Sequence of protein 2:
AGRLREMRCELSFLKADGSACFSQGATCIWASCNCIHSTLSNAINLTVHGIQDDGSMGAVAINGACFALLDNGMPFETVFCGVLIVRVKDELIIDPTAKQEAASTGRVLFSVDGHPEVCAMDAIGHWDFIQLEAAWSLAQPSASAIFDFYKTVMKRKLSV

Sequence of protein 1:
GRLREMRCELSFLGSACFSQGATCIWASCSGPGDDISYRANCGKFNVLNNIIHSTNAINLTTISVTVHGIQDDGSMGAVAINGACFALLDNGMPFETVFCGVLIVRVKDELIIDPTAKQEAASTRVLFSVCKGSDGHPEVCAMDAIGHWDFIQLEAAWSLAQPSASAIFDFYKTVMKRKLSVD

The following describes two proteins that form a bound complex.

Residue-level contacts at the interface:
Residue G176 in protein 1 interacts with residue C170 in protein 2 (closest heavy-atom distance 3.5 Å).
Residue M172 in protein 1 contacts residue A174 in protein 2 (closest heavy-atom distance 3.1 Å).
Residue F180 in protein 1 contacts residue L183 in protein 2 (closest heavy-atom distance 4.8 Å).
Residue V169 in protein 1 interacts with residue G176 in protein 2 (closest heavy-atom distance 3.1 Å).
Residue I175 in protein 1 is in contact with residue A171 in protein 2 (closest heavy-atom distance 4.5 Å).
Residue K65 in protein 1 interacts with residue I73 in protein 2 (closest heavy-atom distance 4.8 Å).
Residue D179 in protein 1 interacts with residue E184 in protein 2 (closest heavy-atom distance 2.7 Å).
Residue M172 in protein 1 interacts with residue F180 in protein 2 (closest heavy-atom distance 4.0 Å).
Residue C170 in protein 1 contacts residue A174 in protein 2 (closest heavy-atom distance 4.5 Å).
Residue F66 in protein 1 interacts with residue I73 in protein 2 (closest heavy-atom distance 3.3 Å).
Residue A171 in protein 1 interacts with residue G176 in protein 2 (closest heavy-atom distance 4.6 Å).
Residue A174 in protein 1 is in contact with residue M172 in protein 2 (closest heavy-atom distance 3.3 Å).
Residue D173 in protein 1 interacts with residue H74 in protein 2 (closest heavy-atom distance 3.9 Å).
Residue V169 in protein 1 is in contact with residue F180 in protein 2 (closest heavy-atom distance 4.8 Å).
Residue C170 in protein 1 is in contact with residue I175 in protein 2 (closest heavy-atom distance 3.9 Å).
Residue D179 in protein 1 is in contact with residue L183 in protein 2 (closest heavy-atom distance 3.8 Å).
Residue E184 in protein 1 contacts residue F180 in protein 2 (closest heavy-atom distance 4.0 Å).
Residue G176 in protein 1 contacts residue V169 in protein 2 (closest heavy-atom distance 4.3 Å).
Residue A171 in protein 1 contacts residue A174 in protein 2 (closest heavy-atom distance 3.4 Å).
Residue M172 in protein 1 is in contact with residue M172 in protein 2 (closest heavy-atom distance 4.4 Å).
Residue C170 in protein 1 is in contact with residue H177 in protein 2 (closest heavy-atom distance 4.8 Å).
Residue L183 in protein 1 contacts residue L183 in protein 2 (closest heavy-atom distance 4.0 Å).
Residue F66 in protein 1 is in contact with residue S75 in protein 2 (closest heavy-atom distance 3.0 Å).
Residue C170 in protein 1 is in contact with residue G176 in protein 2 (closest heavy-atom distance 3.1 Å).
Residue H177 in protein 1 contacts residue D164 in protein 2 (closest heavy-atom distance 4.8 Å).
Residue V169 in protein 1 contacts residue W178 in protein 2 (closest heavy-atom distance 3.2 Å).
Residue G176 in protein 1 is in contact with residue A171 in protein 2 (closest heavy-atom distance 4.8 Å).
Residue A171 in protein 1 contacts residue I175 in protein 2 (closest heavy-atom distance 3.9 Å).
Residue L183 in protein 1 interacts with residue F180 in protein 2 (closest heavy-atom distance 2.9 Å).
Residue K65 in protein 1 is in contact with residue V95 in protein 2 (closest heavy-atom distance 2.9 Å).
Residue F180 in protein 1 interacts with residue F180 in protein 2 (closest heavy-atom distance 2.7 Å).
Residue N67 in protein 1 is in contact with residue H74 in protein 2 (closest heavy-atom distance 3.6 Å).
Residue I175 in protein 1 contacts residue C170 in protein 2 (closest heavy-atom distance 4.4 Å).
Residue F157 in protein 1 interacts with residue F180 in protein 2 (closest heavy-atom distance 3.4 Å).
Residue N70 in protein 1 contacts residue H74 in protein 2 (closest heavy-atom distance 3.6 Å).
Residue V169 in protein 1 is in contact with residue H177 in protein 2 (closest heavy-atom distance 3.3 Å).
Residue F66 in protein 1 contacts residue A108 in protein 2 (closest heavy-atom distance 3.9 Å).
Residue E168 in protein 1 interacts with residue H177 in protein 2 (closest heavy-atom distance 2.8 Å).
Residue D179 in protein 1 interacts with residue W187 in protein 2 (closest heavy-atom distance 3.1 Å).
Residue I175 in protein 1 contacts residue M172 in protein 2 (closest heavy-atom distance 5.0 Å).
Residue N70 in protein 1 is in contact with residue D173 in protein 2 (closest heavy-atom distance 2.9 Å).
Residue A174 in protein 1 is in contact with residue A171 in protein 2 (closest heavy-atom distance 4.2 Å).
Residue D173 in protein 1 contacts residue M172 in protein 2 (closest heavy-atom distance 3.5 Å).
Residue F180 in protein 1 is in contact with residue I181 in protein 2 (closest heavy-atom distance 3.5 Å).
Residue H177 in protein 1 contacts residue V169 in protein 2 (closest heavy-atom distance 4.0 Å).
Residue K65 in protein 1 interacts with residue T94 in protein 2 (closest heavy-atom distance 3.1 Å).
Residue F66 in protein 1 interacts with residue G105 in protein 2 (closest heavy-atom distance 4.9 Å).
Residue I73 in protein 1 contacts residue I175 in protein 2 (closest heavy-atom distance 3.5 Å).
Residue A174 in protein 1 is in contact with residue D173 in protein 2 (closest heavy-atom distance 4.8 Å).
Residue N67 in protein 1 interacts with residue I73 in protein 2 (closest heavy-atom distance 2.9 Å).
Residue D173 in protein 1 contacts residue D173 in protein 2 (closest heavy-atom distance 4.2 Å).
Residue F66 in protein 1 contacts residue I109 in protein 2 (closest heavy-atom distance 3.4 Å).
Residue W187 in protein 1 is in contact with residue F180 in protein 2 (closest heavy-atom distance 3.3 Å).
Residue K65 in protein 1 contacts residue H96 in protein 2 (closest heavy-atom distance 4.7 Å).
Residue M172 in protein 1 is in contact with residue L183 in protein 2 (closest heavy-atom distance 4.1 Å).
Residue N70 in protein 1 interacts with residue I175 in protein 2 (closest heavy-atom distance 5.0 Å).
Residue M172 in protein 1 is in contact with residue D173 in protein 2 (closest heavy-atom distance 3.7 Å).
Residue F66 in protein 1 is in contact with residue M104 in protein 2 (closest heavy-atom distance 5.0 Å).
Residue F180 in protein 1 is in contact with residue E184 in protein 2 (closest heavy-atom distance 3.6 Å).